Interface contacts:
Residue E339 in protein 1 is in contact with residue R169 in protein 2 (closest heavy-atom distance 3.4 Å).
Residue E339 in protein 1 contacts residue S166 in protein 2 (closest heavy-atom distance 3.9 Å).
Residue Y346 in protein 1 is in contact with residue R169 in protein 2 (closest heavy-atom distance 3.6 Å).
Residue V345 in protein 1 interacts with residue R169 in protein 2 (closest heavy-atom distance 4.2 Å).
Residue E340 in protein 1 contacts residue E168 in protein 2 (closest heavy-atom distance 3.8 Å).
Residue R472 in protein 1 contacts residue D189 in protein 2 (closest heavy-atom distance 3.4 Å).
Residue E339 in protein 1 interacts with residue E168 in protein 2 (closest heavy-atom distance 4.2 Å).

Sequence of protein 2:
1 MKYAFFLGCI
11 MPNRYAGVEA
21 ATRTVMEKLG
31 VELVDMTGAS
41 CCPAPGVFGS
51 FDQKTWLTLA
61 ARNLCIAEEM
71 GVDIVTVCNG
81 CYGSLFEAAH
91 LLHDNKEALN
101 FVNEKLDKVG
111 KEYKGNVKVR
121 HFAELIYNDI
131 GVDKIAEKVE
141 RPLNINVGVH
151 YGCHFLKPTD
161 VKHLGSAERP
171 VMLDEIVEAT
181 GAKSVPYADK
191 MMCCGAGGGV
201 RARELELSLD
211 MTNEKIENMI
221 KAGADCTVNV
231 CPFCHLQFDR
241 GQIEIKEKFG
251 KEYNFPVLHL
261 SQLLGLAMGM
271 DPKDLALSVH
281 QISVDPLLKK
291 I

Sequence of protein 1:
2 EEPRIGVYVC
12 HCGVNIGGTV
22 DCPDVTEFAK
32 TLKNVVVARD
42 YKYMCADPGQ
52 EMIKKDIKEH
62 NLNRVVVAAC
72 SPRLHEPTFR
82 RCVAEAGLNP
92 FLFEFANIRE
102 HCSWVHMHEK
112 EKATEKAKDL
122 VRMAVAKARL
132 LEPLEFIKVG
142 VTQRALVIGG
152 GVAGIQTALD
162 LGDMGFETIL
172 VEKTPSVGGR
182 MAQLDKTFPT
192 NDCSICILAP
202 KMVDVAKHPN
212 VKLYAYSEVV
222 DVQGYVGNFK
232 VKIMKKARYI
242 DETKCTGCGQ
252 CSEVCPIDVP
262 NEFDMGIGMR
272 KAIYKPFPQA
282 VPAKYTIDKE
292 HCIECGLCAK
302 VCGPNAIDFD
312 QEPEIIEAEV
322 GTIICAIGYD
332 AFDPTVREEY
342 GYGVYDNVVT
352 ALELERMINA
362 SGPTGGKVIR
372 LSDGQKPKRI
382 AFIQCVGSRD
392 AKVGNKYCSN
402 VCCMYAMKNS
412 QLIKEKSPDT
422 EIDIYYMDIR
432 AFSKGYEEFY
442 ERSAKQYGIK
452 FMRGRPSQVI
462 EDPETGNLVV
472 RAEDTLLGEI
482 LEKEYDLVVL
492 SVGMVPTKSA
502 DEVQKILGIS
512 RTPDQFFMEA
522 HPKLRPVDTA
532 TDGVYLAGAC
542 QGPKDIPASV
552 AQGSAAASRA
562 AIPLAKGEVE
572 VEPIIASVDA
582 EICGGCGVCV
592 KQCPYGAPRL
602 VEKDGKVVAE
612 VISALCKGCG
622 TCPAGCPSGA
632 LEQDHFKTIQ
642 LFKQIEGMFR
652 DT

The following describes two proteins that form a bound complex.